These two protein chains interact to form a complex.

Sequence of protein 2:
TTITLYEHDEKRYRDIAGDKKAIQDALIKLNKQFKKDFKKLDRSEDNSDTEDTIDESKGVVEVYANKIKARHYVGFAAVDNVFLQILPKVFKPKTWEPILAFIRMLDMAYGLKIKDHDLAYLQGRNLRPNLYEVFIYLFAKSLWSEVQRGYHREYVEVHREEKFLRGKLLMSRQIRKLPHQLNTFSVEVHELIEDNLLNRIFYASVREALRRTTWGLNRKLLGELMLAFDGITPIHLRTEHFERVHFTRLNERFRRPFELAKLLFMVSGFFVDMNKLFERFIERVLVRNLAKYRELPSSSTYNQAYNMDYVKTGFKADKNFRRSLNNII

Sequence of protein 1:
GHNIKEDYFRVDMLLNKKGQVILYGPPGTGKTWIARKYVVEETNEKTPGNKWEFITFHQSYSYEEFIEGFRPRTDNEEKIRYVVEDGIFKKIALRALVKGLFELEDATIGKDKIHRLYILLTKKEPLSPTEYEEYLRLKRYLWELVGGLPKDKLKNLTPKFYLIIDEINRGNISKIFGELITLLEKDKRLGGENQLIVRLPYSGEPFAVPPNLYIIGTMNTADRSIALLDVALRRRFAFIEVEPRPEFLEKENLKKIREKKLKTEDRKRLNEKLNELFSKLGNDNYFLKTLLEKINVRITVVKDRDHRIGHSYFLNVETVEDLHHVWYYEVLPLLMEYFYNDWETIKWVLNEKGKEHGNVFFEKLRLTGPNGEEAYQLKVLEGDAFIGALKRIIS

Contacts between the two chains:
Residue G259 in protein 1 interacts with residue F178 in protein 2 (closest heavy-atom distance 4.0 Å).
Residue D413 in protein 1 interacts with residue L241 in protein 2 (closest heavy-atom distance 4.4 Å).
Residue L418 in protein 1 contacts residue Y165 in protein 2 (closest heavy-atom distance 3.6 Å).
Residue F260 in protein 1 contacts residue L179 in protein 2 (closest heavy-atom distance 3.2 Å).
Residue S415 in protein 1 interacts with residue L241 in protein 2 (closest heavy-atom distance 3.8 Å).
Residue A417 in protein 1 contacts residue W158 in protein 2 (closest heavy-atom distance 3.6 Å).
Residue A412 in protein 1 contacts residue L241 in protein 2 (closest heavy-atom distance 3.5 Å).
Residue R414 in protein 1 contacts residue L241 in protein 2 (closest heavy-atom distance 2.6 Å).
Residue F260 in protein 1 is in contact with residue K177 in protein 2 (closest heavy-atom distance 4.0 Å).
Residue S415 in protein 1 contacts residue W158 in protein 2 (closest heavy-atom distance 3.8 Å).
Residue T535 in protein 1 contacts residue R233 in protein 2 (closest heavy-atom distance 4.0 Å).
Residue F260 in protein 1 is in contact with residue F178 in protein 2 (closest heavy-atom distance 3.3 Å).
Residue Y392 in protein 1 interacts with residue R180 in protein 2 (closest heavy-atom distance 4.0 Å).
Residue Y530 in protein 1 interacts with residue M240 in protein 2 (closest heavy-atom distance 3.6 Å).
Residue P262 in protein 1 is in contact with residue N197 in protein 2 (closest heavy-atom distance 3.3 Å).
Residue L418 in protein 1 is in contact with residue V161 in protein 2 (closest heavy-atom distance 4.0 Å).
Residue P262 in protein 1 interacts with residue L196 in protein 2 (closest heavy-atom distance 4.4 Å).
Residue E254 in protein 1 interacts with residue F178 in protein 2 (closest heavy-atom distance 3.5 Å).
Residue Y272 in protein 1 is in contact with residue L196 in protein 2 (closest heavy-atom distance 2.4 Å).
Residue R261 in protein 1 interacts with residue F178 in protein 2 (closest heavy-atom distance 3.7 Å).
Residue Y530 in protein 1 is in contact with residue G237 in protein 2 (closest heavy-atom distance 3.3 Å).
Residue S415 in protein 1 is in contact with residue A242 in protein 2 (closest heavy-atom distance 4.1 Å).
Residue R414 in protein 1 is in contact with residue D244 in protein 2 (closest heavy-atom distance 4.1 Å).
Residue V492 in protein 1 interacts with residue K234 in protein 2 (closest heavy-atom distance 4.0 Å).
Residue Y272 in protein 1 is in contact with residue N197 in protein 2 (closest heavy-atom distance 4.3 Å).
Residue E255 in protein 1 interacts with residue R180 in protein 2 (closest heavy-atom distance 4.2 Å).
Residue L418 in protein 1 contacts residue A242 in protein 2 (closest heavy-atom distance 3.8 Å).
Residue V491 in protein 1 interacts with residue K234 in protein 2 (closest heavy-atom distance 2.4 Å).
Residue R261 in protein 1 is in contact with residue F199 in protein 2 (closest heavy-atom distance 4.5 Å).
Residue E254 in protein 1 is in contact with residue R180 in protein 2 (closest heavy-atom distance 2.9 Å).
Residue K493 in protein 1 is in contact with residue K234 in protein 2 (closest heavy-atom distance 3.8 Å).
Residue E255 in protein 1 interacts with residue F178 in protein 2 (closest heavy-atom distance 3.6 Å).
Residue R414 in protein 1 contacts residue A242 in protein 2 (closest heavy-atom distance 2.8 Å).
Residue F260 in protein 1 is in contact with residue F199 in protein 2 (closest heavy-atom distance 3.5 Å).
Residue D494 in protein 1 is in contact with residue E238 in protein 2 (closest heavy-atom distance 4.4 Å).
Residue S252 in protein 1 interacts with residue R180 in protein 2 (closest heavy-atom distance 3.0 Å).
Residue P262 in protein 1 is in contact with residue F199 in protein 2 (closest heavy-atom distance 3.6 Å).
Residue A417 in protein 1 interacts with residue V161 in protein 2 (closest heavy-atom distance 4.5 Å).
Residue Y272 in protein 1 is in contact with residue Q188 in protein 2 (closest heavy-atom distance 3.4 Å).
Residue I270 in protein 1 interacts with residue L196 in protein 2 (closest heavy-atom distance 3.5 Å).
Residue G562 in protein 1 is in contact with residue N85 in protein 2 (closest heavy-atom distance 2.7 Å).
Residue R414 in protein 1 is in contact with residue E208 in protein 2 (closest heavy-atom distance 4.2 Å).
Residue Y272 in protein 1 contacts residue T198 in protein 2 (closest heavy-atom distance 3.7 Å).
Residue Y272 in protein 1 contacts residue F199 in protein 2 (closest heavy-atom distance 3.5 Å).
Residue N561 in protein 1 contacts residue D84 in protein 2 (closest heavy-atom distance 3.0 Å).
Residue R414 in protein 1 is in contact with residue Y165 in protein 2 (closest heavy-atom distance 4.5 Å).
Residue I270 in protein 1 interacts with residue N197 in protein 2 (closest heavy-atom distance 4.6 Å).
Residue D532 in protein 1 contacts residue R233 in protein 2 (closest heavy-atom distance 2.7 Å).
Residue K493 in protein 1 contacts residue G237 in protein 2 (closest heavy-atom distance 3.5 Å).
Residue Y530 in protein 1 is in contact with residue L241 in protein 2 (closest heavy-atom distance 3.5 Å).
Residue N561 in protein 1 is in contact with residue N85 in protein 2 (closest heavy-atom distance 3.9 Å).
Residue R261 in protein 1 is in contact with residue K177 in protein 2 (closest heavy-atom distance 4.1 Å).
Residue P262 in protein 1 interacts with residue K177 in protein 2 (closest heavy-atom distance 3.2 Å).
Residue A417 in protein 1 interacts with residue Q162 in protein 2 (closest heavy-atom distance 3.8 Å).
Residue H497 in protein 1 is in contact with residue L241 in protein 2 (closest heavy-atom distance 3.5 Å).
Residue S415 in protein 1 interacts with residue E238 in protein 2 (closest heavy-atom distance 4.1 Å).
Residue Y392 in protein 1 interacts with residue L179 in protein 2 (closest heavy-atom distance 3.5 Å).
Residue T411 in protein 1 contacts residue L241 in protein 2 (closest heavy-atom distance 4.2 Å).
Residue Y530 in protein 1 interacts with residue L224 in protein 2 (closest heavy-atom distance 4.3 Å).
Residue T490 in protein 1 interacts with residue K234 in protein 2 (closest heavy-atom distance 3.9 Å).